Sequence of protein 2:
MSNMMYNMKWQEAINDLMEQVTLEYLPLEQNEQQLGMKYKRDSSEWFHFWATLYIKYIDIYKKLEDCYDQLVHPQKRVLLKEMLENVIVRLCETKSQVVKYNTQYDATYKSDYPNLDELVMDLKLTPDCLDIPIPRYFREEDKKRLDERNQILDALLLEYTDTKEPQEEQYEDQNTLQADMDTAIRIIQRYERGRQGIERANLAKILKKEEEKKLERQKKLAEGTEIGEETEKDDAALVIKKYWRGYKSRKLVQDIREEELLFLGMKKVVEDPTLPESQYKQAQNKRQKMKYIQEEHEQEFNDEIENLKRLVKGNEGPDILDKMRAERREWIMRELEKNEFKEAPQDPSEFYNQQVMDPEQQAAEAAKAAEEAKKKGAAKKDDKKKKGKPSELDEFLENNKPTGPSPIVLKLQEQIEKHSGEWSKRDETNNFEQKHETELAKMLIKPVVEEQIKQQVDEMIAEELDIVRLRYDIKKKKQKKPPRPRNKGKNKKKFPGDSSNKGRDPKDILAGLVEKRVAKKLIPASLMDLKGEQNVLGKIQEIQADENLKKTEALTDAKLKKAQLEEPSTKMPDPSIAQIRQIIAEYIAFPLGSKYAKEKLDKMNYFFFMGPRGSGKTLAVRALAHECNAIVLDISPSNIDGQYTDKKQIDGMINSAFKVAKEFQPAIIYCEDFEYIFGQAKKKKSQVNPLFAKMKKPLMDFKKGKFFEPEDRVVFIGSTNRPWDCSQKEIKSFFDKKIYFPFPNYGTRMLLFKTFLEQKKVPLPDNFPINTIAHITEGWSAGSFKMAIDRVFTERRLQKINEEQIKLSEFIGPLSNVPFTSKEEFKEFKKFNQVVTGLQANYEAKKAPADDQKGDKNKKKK

This data describes a binding interaction between two proteins.

Sequence of protein 1:
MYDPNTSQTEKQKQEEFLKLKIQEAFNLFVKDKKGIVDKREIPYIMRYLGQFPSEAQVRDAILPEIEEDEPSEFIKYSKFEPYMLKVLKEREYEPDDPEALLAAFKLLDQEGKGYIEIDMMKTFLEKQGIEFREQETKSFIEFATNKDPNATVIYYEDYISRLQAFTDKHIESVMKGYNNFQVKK

Residue-level contacts at the interface:
Residue A201 in protein 2 contacts residue Y48 in protein 1 (closest heavy-atom distance 2.7 Å).
Residue R796 in protein 2 contacts residue Y155 in protein 1 (closest heavy-atom distance 3.2 Å).
Residue R193 in protein 2 is in contact with residue E136 in protein 1 (closest heavy-atom distance 3.5 Å).
Residue N202 in protein 2 is in contact with residue Y48 in protein 1 (closest heavy-atom distance 2.1 Å).
Residue Q189 in protein 2 contacts residue G129 in protein 1 (closest heavy-atom distance 3.9 Å).
Residue G194 in protein 2 is in contact with residue R47 in protein 1 (closest heavy-atom distance 3.0 Å).
Residue N175 in protein 2 contacts residue E99 in protein 1 (closest heavy-atom distance 2.8 Å).
Residue R195 in protein 2 interacts with residue F143 in protein 1 (closest heavy-atom distance 3.0 Å).
Residue R796 in protein 2 interacts with residue D158 in protein 1 (closest heavy-atom distance 2.4 Å).
Residue I187 in protein 2 contacts residue D96 in protein 1 (closest heavy-atom distance 3.8 Å).
Residue R195 in protein 2 contacts residue S139 in protein 1 (closest heavy-atom distance 3.7 Å).
Residue E199 in protein 2 is in contact with residue S139 in protein 1 (closest heavy-atom distance 3.9 Å).
Residue A184 in protein 2 contacts residue A104 in protein 1 (closest heavy-atom distance 3.2 Å).
Residue I185 in protein 2 is in contact with residue F124 in protein 1 (closest heavy-atom distance 3.3 Å).
Residue T176 in protein 2 interacts with residue K106 in protein 1 (closest heavy-atom distance 3.9 Å).
Residue K208 in protein 2 contacts residue N27 in protein 1 (closest heavy-atom distance 2.8 Å).
Residue Q189 in protein 2 contacts residue F132 in protein 1 (closest heavy-atom distance 3.0 Å).
Residue R193 in protein 2 interacts with residue E55 in protein 1 (closest heavy-atom distance 3.4 Å).
Residue I198 in protein 2 contacts residue F52 in protein 1 (closest heavy-atom distance 3.3 Å).
Residue E199 in protein 2 interacts with residue F143 in protein 1 (closest heavy-atom distance 2.9 Å).
Residue K800 in protein 2 is in contact with residue D158 in protein 1 (closest heavy-atom distance 3.8 Å).
Residue I185 in protein 2 interacts with residue Q128 in protein 1 (closest heavy-atom distance 3.5 Å).
Residue Y191 in protein 2 is in contact with residue P98 in protein 1 (closest heavy-atom distance 3.9 Å).
Residue A201 in protein 2 interacts with residue F29 in protein 1 (closest heavy-atom distance 3.3 Å).
Residue K205 in protein 2 is in contact with residue L28 in protein 1 (closest heavy-atom distance 3.3 Å).
Residue I198 in protein 2 is in contact with residue H170 in protein 1 (closest heavy-atom distance 3.7 Å).
Residue M181 in protein 2 is in contact with residue L107 in protein 1 (closest heavy-atom distance 3.7 Å).
Residue G194 in protein 2 contacts residue F52 in protein 1 (closest heavy-atom distance 3.8 Å).
Residue I198 in protein 2 interacts with residue Y48 in protein 1 (closest heavy-atom distance 2.0 Å).
Residue A184 in protein 2 contacts residue L107 in protein 1 (closest heavy-atom distance 3.8 Å).
Residue Y191 in protein 2 is in contact with residue L101 in protein 1 (closest heavy-atom distance 3.4 Å).
Residue I188 in protein 2 contacts residue L101 in protein 1 (closest heavy-atom distance 3.6 Å).
Residue Q196 in protein 2 contacts residue E136 in protein 1 (closest heavy-atom distance 2.8 Å).
Residue L177 in protein 2 is in contact with residue K106 in protein 1 (closest heavy-atom distance 3.7 Å).
Residue I188 in protein 2 contacts residue F105 in protein 1 (closest heavy-atom distance 3.8 Å).
Residue R193 in protein 2 contacts residue F132 in protein 1 (closest heavy-atom distance 3.5 Å).
Residue R193 in protein 2 is in contact with residue I130 in protein 1 (closest heavy-atom distance 3.0 Å).
Residue R193 in protein 2 interacts with residue R47 in protein 1 (closest heavy-atom distance 2.9 Å).
Residue R190 in protein 2 is in contact with residue F52 in protein 1 (closest heavy-atom distance 3.0 Å).
Residue R190 in protein 2 interacts with residue S54 in protein 1 (closest heavy-atom distance 3.5 Å).
Residue I188 in protein 2 is in contact with residue L108 in protein 1 (closest heavy-atom distance 3.2 Å).
Residue K208 in protein 2 is in contact with residue L28 in protein 1 (closest heavy-atom distance 3.5 Å).
Residue E192 in protein 2 interacts with residue F140 in protein 1 (closest heavy-atom distance 3.0 Å).
Residue Q189 in protein 2 interacts with residue I130 in protein 1 (closest heavy-atom distance 2.9 Å).
Residue E795 in protein 2 contacts residue Y155 in protein 1 (closest heavy-atom distance 3.4 Å).
Residue R200 in protein 2 is in contact with residue Y44 in protein 1 (closest heavy-atom distance 3.3 Å).
Residue Q189 in protein 2 interacts with residue Q128 in protein 1 (closest heavy-atom distance 2.9 Å).
Residue R796 in protein 2 contacts residue N146 in protein 1 (closest heavy-atom distance 3.6 Å).
Residue I198 in protein 2 interacts with residue R47 in protein 1 (closest heavy-atom distance 3.1 Å).
Residue A179 in protein 2 is in contact with residue L107 in protein 1 (closest heavy-atom distance 3.5 Å).
Residue Y191 in protein 2 contacts residue D97 in protein 1 (closest heavy-atom distance 3.1 Å).
Residue Q189 in protein 2 is in contact with residue L125 in protein 1 (closest heavy-atom distance 3.4 Å).
Residue Y191 in protein 2 interacts with residue D96 in protein 1 (closest heavy-atom distance 2.5 Å).
Residue E192 in protein 2 interacts with residue Y159 in protein 1 (closest heavy-atom distance 3.3 Å).
Residue E192 in protein 2 contacts residue F132 in protein 1 (closest heavy-atom distance 3.9 Å).
Residue D180 in protein 2 interacts with residue L107 in protein 1 (closest heavy-atom distance 3.7 Å).
Residue G197 in protein 2 is in contact with residue R47 in protein 1 (closest heavy-atom distance 3.4 Å).
Residue Y191 in protein 2 contacts residue Q164 in protein 1 (closest heavy-atom distance 3.7 Å).
Residue R193 in protein 2 is in contact with residue E131 in protein 1 (closest heavy-atom distance 3.3 Å).
Residue T794 in protein 2 interacts with residue E157 in protein 1 (closest heavy-atom distance 2.9 Å).